The following describes two proteins that form a bound complex.

Contacts between the two chains:
Residue V132 in the second protein contacts residue A22 in the first protein (closest heavy-atom distance 5.0 Å).
Residue S30 in the second protein interacts with residue F24 in the first protein (closest heavy-atom distance 5.0 Å).
Residue L29 in the second protein contacts residue F24 in the first protein (closest heavy-atom distance 3.6 Å).
Residue W126 in the second protein is in contact with residue Q130 in the first protein (closest heavy-atom distance 3.6 Å).
Residue A129 in the second protein interacts with residue R128 in the first protein (closest heavy-atom distance 3.5 Å).
Residue V132 in the second protein contacts residue V127 in the first protein (closest heavy-atom distance 3.5 Å).
Residue V25 in the second protein is in contact with residue L29 in the first protein (closest heavy-atom distance 4.3 Å).
Residue A131 in the second protein contacts residue V127 in the first protein (closest heavy-atom distance 4.5 Å).
Residue K125 in the second protein contacts residue Q60 in the first protein (closest heavy-atom distance 3.2 Å).
Residue Q60 in the second protein is in contact with residue K125 in the first protein (closest heavy-atom distance 3.5 Å).
Residue A129 in the second protein is in contact with residue A129 in the first protein (closest heavy-atom distance 4.0 Å).
Residue A27 in the second protein contacts residue F24 in the first protein (closest heavy-atom distance 4.4 Å).
Residue G23 in the second protein interacts with residue S30 in the first protein (closest heavy-atom distance 3.4 Å).
Residue Q130 in the second protein interacts with residue A129 in the first protein (closest heavy-atom distance 4.8 Å).
Residue K125 in the second protein is in contact with residue G59 in the first protein (closest heavy-atom distance 4.0 Å).
Residue K125 in the second protein is in contact with residue G61 in the first protein (closest heavy-atom distance 3.8 Å).
Residue P62 in the second protein is in contact with residue R123 in the first protein (closest heavy-atom distance 4.2 Å).
Residue V46 in the second protein contacts residue L29 in the first protein (closest heavy-atom distance 4.4 Å).
Residue Q130 in the second protein is in contact with residue R128 in the first protein (closest heavy-atom distance 2.8 Å).
Residue G59 in the second protein is in contact with residue K125 in the first protein (closest heavy-atom distance 4.2 Å).
Residue F24 in the second protein interacts with residue P28 in the first protein (closest heavy-atom distance 4.1 Å).
Residue R128 in the second protein is in contact with residue A129 in the first protein (closest heavy-atom distance 3.4 Å).
Residue R128 in the second protein contacts residue Q130 in the first protein (closest heavy-atom distance 2.7 Å).
Residue F24 in the second protein interacts with residue L29 in the first protein (closest heavy-atom distance 3.6 Å).
Residue R123 in the second protein is in contact with residue G61 in the first protein (closest heavy-atom distance 4.9 Å).
Residue R123 in the second protein interacts with residue P62 in the first protein (closest heavy-atom distance 4.1 Å).
Residue P28 in the second protein is in contact with residue F24 in the first protein (closest heavy-atom distance 4.0 Å).
Residue A22 in the second protein interacts with residue V132 in the first protein (closest heavy-atom distance 4.9 Å).
Residue V127 in the second protein contacts residue S30 in the first protein (closest heavy-atom distance 4.1 Å).
Residue F24 in the second protein interacts with residue Q130 in the first protein (closest heavy-atom distance 3.6 Å).
Residue F24 in the second protein contacts residue S30 in the first protein (closest heavy-atom distance 4.9 Å).
Residue Q130 in the second protein is in contact with residue V127 in the first protein (closest heavy-atom distance 3.5 Å).
Residue A129 in the second protein contacts residue Q130 in the first protein (closest heavy-atom distance 4.7 Å).
Residue F24 in the second protein is in contact with residue A27 in the first protein (closest heavy-atom distance 4.3 Å).
Residue E58 in the second protein interacts with residue K125 in the first protein (closest heavy-atom distance 4.4 Å).
Residue V127 in the second protein contacts residue Q130 in the first protein (closest heavy-atom distance 3.5 Å).
Residue L29 in the second protein is in contact with residue G23 in the first protein (closest heavy-atom distance 4.2 Å).
Residue A22 in the second protein is in contact with residue S30 in the first protein (closest heavy-atom distance 2.6 Å).
Residue K125 in the second protein contacts residue T104 in the first protein (closest heavy-atom distance 4.8 Å).
Residue Q130 in the second protein is in contact with residue F24 in the first protein (closest heavy-atom distance 3.6 Å).
Residue G61 in the second protein interacts with residue K125 in the first protein (closest heavy-atom distance 3.9 Å).
Residue S30 in the second protein interacts with residue V127 in the first protein (closest heavy-atom distance 4.3 Å).
Residue R128 in the second protein is in contact with residue R128 in the first protein (closest heavy-atom distance 4.1 Å).
Residue A27 in the second protein interacts with residue A27 in the first protein (closest heavy-atom distance 4.1 Å).
Residue S30 in the second protein contacts residue G23 in the first protein (closest heavy-atom distance 3.4 Å).
Residue V127 in the second protein is in contact with residue A131 in the first protein (closest heavy-atom distance 4.3 Å).
Residue G23 in the second protein is in contact with residue L29 in the first protein (closest heavy-atom distance 3.8 Å).
Residue L29 in the second protein contacts residue V46 in the first protein (closest heavy-atom distance 4.6 Å).
Residue K125 in the second protein contacts residue E58 in the first protein (closest heavy-atom distance 4.2 Å).
Residue L29 in the second protein interacts with residue V25 in the first protein (closest heavy-atom distance 4.3 Å).
Residue S30 in the second protein is in contact with residue A22 in the first protein (closest heavy-atom distance 2.8 Å).
Residue V127 in the second protein interacts with residue V132 in the first protein (closest heavy-atom distance 3.5 Å).
Residue Q130 in the second protein is in contact with residue W126 in the first protein (closest heavy-atom distance 3.7 Å).

Sequence of the second protein:
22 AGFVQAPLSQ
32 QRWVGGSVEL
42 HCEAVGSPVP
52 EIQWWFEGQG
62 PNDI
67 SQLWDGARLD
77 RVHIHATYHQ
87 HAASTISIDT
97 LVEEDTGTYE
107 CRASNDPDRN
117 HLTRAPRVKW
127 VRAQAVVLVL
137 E

Sequence of the first protein:
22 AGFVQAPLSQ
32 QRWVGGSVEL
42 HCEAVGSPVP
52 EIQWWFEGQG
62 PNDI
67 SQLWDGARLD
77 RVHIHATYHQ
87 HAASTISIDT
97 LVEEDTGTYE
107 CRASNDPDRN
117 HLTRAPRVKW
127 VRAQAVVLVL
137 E